The following describes two proteins that form a bound complex.

Sequence of chain A:
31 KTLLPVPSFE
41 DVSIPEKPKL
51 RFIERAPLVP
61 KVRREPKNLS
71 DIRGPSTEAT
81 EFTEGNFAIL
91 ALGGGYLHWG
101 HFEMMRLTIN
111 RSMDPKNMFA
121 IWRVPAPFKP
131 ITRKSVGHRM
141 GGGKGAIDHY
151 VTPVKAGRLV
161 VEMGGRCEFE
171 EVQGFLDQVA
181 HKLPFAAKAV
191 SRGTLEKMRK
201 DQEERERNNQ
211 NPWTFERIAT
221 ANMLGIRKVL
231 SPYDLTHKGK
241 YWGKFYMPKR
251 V

Interface contacts:
Residue M223 in chain A contacts residue E42 in chain B (closest heavy-atom distance 3.4 Å).
Residue I218 in chain A contacts residue L39 in chain B (closest heavy-atom distance 5.0 Å).
Residue L224 in chain A interacts with residue R38 in chain B (closest heavy-atom distance 3.8 Å).
Residue A221 in chain A is in contact with residue H46 in chain B (closest heavy-atom distance 3.7 Å).
Residue W213 in chain A contacts residue L39 in chain B (closest heavy-atom distance 3.3 Å).
Residue R217 in chain A interacts with residue A43 in chain B (closest heavy-atom distance 3.7 Å).
Residue L224 in chain A interacts with residue M35 in chain B (closest heavy-atom distance 4.2 Å).
Residue M223 in chain A is in contact with residue R38 in chain B (closest heavy-atom distance 4.9 Å).
Residue L224 in chain A interacts with residue L39 in chain B (closest heavy-atom distance 4.5 Å).
Residue M223 in chain A is in contact with residue L39 in chain B (closest heavy-atom distance 3.9 Å).
Residue W213 in chain A is in contact with residue A43 in chain B (closest heavy-atom distance 3.8 Å).
Residue M223 in chain A is in contact with residue H46 in chain B (closest heavy-atom distance 3.5 Å).
Residue W213 in chain A interacts with residue E40 in chain B (closest heavy-atom distance 4.2 Å).

Sequence of chain B:
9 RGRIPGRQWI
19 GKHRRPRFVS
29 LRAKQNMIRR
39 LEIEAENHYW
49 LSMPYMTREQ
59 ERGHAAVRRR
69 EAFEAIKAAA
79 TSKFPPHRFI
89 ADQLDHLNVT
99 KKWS